Sequence of chain A:
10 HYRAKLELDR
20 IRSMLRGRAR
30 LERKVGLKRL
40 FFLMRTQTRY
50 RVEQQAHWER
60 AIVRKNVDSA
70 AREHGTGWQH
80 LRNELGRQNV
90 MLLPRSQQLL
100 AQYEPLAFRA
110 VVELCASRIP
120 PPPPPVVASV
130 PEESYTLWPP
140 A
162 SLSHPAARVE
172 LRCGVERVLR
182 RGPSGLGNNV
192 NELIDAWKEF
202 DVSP

Interface contacts:
Residue V55 in chain B contacts residue R21 in chain A (closest heavy-atom distance 3.4 Å).
Residue T66 in chain B contacts residue E16 in chain A (closest heavy-atom distance 3.8 Å).
Residue V59 in chain B contacts residue M23 in chain A (closest heavy-atom distance 3.9 Å).
Residue A65 in chain B interacts with residue R19 in chain A (closest heavy-atom distance 3.8 Å).
Residue V59 in chain B interacts with residue I20 in chain A (closest heavy-atom distance 4.5 Å).
Residue S62 in chain B interacts with residue M23 in chain A (closest heavy-atom distance 3.5 Å).
Residue G58 in chain B contacts residue S22 in chain A (closest heavy-atom distance 4.6 Å).
Residue S62 in chain B interacts with residue M43 in chain A (closest heavy-atom distance 5.0 Å).
Residue A65 in chain B interacts with residue E16 in chain A (closest heavy-atom distance 3.7 Å).
Residue V59 in chain B contacts residue R19 in chain A (closest heavy-atom distance 4.8 Å).
Residue V55 in chain B is in contact with residue S22 in chain A (closest heavy-atom distance 3.7 Å).
Residue L53 in chain B contacts residue R19 in chain A (closest heavy-atom distance 3.5 Å).
Residue V55 in chain B is in contact with residue R19 in chain A (closest heavy-atom distance 4.2 Å).
Residue N57 in chain B contacts residue S22 in chain A (closest heavy-atom distance 2.5 Å).
Residue G54 in chain B interacts with residue R19 in chain A (closest heavy-atom distance 3.3 Å).
Residue S62 in chain B contacts residue I20 in chain A (closest heavy-atom distance 3.2 Å).
Residue L56 in chain B interacts with residue S22 in chain A (closest heavy-atom distance 3.3 Å).
Residue A65 in chain B is in contact with residue I20 in chain A (closest heavy-atom distance 3.5 Å).
Residue V59 in chain B interacts with residue S22 in chain A (closest heavy-atom distance 3.7 Å).
Residue L56 in chain B contacts residue R19 in chain A (closest heavy-atom distance 3.3 Å).
Residue G54 in chain B interacts with residue D18 in chain A (closest heavy-atom distance 3.0 Å).
Residue R60 in chain B is in contact with residue M23 in chain A (closest heavy-atom distance 4.1 Å).
Residue N57 in chain B is in contact with residue R29 in chain A (closest heavy-atom distance 3.8 Å).
Residue H61 in chain B interacts with residue M23 in chain A (closest heavy-atom distance 4.5 Å).
Residue V55 in chain B is in contact with residue D18 in chain A (closest heavy-atom distance 3.6 Å).

Sequence of chain B:
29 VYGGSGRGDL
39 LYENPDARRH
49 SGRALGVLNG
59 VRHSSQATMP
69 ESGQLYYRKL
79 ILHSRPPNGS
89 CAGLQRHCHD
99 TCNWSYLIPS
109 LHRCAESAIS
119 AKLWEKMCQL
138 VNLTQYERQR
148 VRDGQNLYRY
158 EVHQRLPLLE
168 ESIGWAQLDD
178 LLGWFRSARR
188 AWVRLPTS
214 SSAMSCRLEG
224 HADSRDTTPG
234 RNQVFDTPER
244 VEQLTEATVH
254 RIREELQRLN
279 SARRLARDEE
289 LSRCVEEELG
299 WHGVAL

This data describes a binding interaction between two proteins.